Contacts between the two chains:
Residue A49 in the second protein contacts residue M28 in the first protein (closest heavy-atom distance 3.6 Å).
Residue F45 in the second protein interacts with residue A18 in the first protein (closest heavy-atom distance 4.3 Å).
Residue V30 in the second protein interacts with residue P6 in the first protein (closest heavy-atom distance 4.4 Å).
Residue L41 in the second protein contacts residue Y21 in the first protein (closest heavy-atom distance 3.7 Å).
Residue W26 in the second protein contacts residue A7 in the first protein (closest heavy-atom distance 3.6 Å).
Residue T46 in the second protein interacts with residue M28 in the first protein (closest heavy-atom distance 4.8 Å).
Residue A49 in the second protein interacts with residue V29 in the first protein (closest heavy-atom distance 3.8 Å).
Residue F45 in the second protein is in contact with residue A25 in the first protein (closest heavy-atom distance 3.9 Å).
Residue F45 in the second protein contacts residue I22 in the first protein (closest heavy-atom distance 3.5 Å).
Residue I37 in the second protein contacts residue Y21 in the first protein (closest heavy-atom distance 4.9 Å).
Residue A49 in the second protein is in contact with residue A25 in the first protein (closest heavy-atom distance 3.8 Å).
Residue S50 in the second protein contacts residue I32 in the first protein (closest heavy-atom distance 4.9 Å).
Residue L41 in the second protein contacts residue A18 in the first protein (closest heavy-atom distance 3.7 Å).
Residue I37 in the second protein interacts with residue L14 in the first protein (closest heavy-atom distance 4.2 Å).
Residue A49 in the second protein is in contact with residue I32 in the first protein (closest heavy-atom distance 4.7 Å).
Residue V33 in the second protein is in contact with residue L14 in the first protein (closest heavy-atom distance 4.4 Å).
Residue F42 in the second protein is in contact with residue Y21 in the first protein (closest heavy-atom distance 4.7 Å).
Residue V30 in the second protein interacts with residue A10 in the first protein (closest heavy-atom distance 3.6 Å).
Residue W26 in the second protein interacts with residue P6 in the first protein (closest heavy-atom distance 4.2 Å).
Residue F45 in the second protein is in contact with residue Y21 in the first protein (closest heavy-atom distance 3.6 Å).
Residue S50 in the second protein is in contact with residue M28 in the first protein (closest heavy-atom distance 3.6 Å).
Residue G38 in the second protein contacts residue Y21 in the first protein (closest heavy-atom distance 3.5 Å).
Residue G34 in the second protein contacts residue L14 in the first protein (closest heavy-atom distance 3.7 Å).

Sequence of the second protein:
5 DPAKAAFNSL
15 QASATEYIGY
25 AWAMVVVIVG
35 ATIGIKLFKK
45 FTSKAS

The following describes two proteins that form a bound complex.

Sequence of the first protein:
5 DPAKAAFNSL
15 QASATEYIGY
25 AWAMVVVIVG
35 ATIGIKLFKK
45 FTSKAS